Residue-level contacts at the interface:
Residue T73 in the first protein interacts with residue Y7 in the second protein (closest heavy-atom distance 3.9 Å).
Residue Y116 in the first protein interacts with residue R3 in the second protein (closest heavy-atom distance 2.9 Å).
Residue I66 in the first protein contacts residue R3 in the second protein (closest heavy-atom distance 3.7 Å).
Residue W147 in the first protein interacts with residue G8 in the second protein (closest heavy-atom distance 2.8 Å).
Residue N63 in the first protein is in contact with residue L2 in the second protein (closest heavy-atom distance 3.0 Å).
Residue F22 in the first protein interacts with residue R5 in the second protein (closest heavy-atom distance 3.2 Å).
Residue Y59 in the first protein is in contact with residue F1 in the second protein (closest heavy-atom distance 3.5 Å).
Residue Y171 in the first protein is in contact with residue F1 in the second protein (closest heavy-atom distance 2.9 Å).
Residue M5 in the first protein contacts residue F1 in the second protein (closest heavy-atom distance 3.8 Å).
Residue T73 in the first protein is in contact with residue R5 in the second protein (closest heavy-atom distance 3.0 Å).
Residue Q155 in the first protein interacts with residue Y7 in the second protein (closest heavy-atom distance 3.9 Å).
Residue D9 in the first protein interacts with residue R5 in the second protein (closest heavy-atom distance 2.7 Å).
Residue T163 in the first protein is in contact with residue F1 in the second protein (closest heavy-atom distance 4.1 Å).
Residue I66 in the first protein contacts residue G4 in the second protein (closest heavy-atom distance 3.6 Å).
Residue S77 in the first protein is in contact with residue G8 in the second protein (closest heavy-atom distance 3.4 Å).
Residue L95 in the first protein interacts with residue L9 in the second protein (closest heavy-atom distance 3.8 Å).
Residue N70 in the first protein contacts residue R5 in the second protein (closest heavy-atom distance 2.7 Å).
Residue F33 in the first protein is in contact with residue F1 in the second protein (closest heavy-atom distance 4.5 Å).
Residue T73 in the first protein interacts with residue G8 in the second protein (closest heavy-atom distance 3.6 Å).
Residue N70 in the first protein contacts residue R3 in the second protein (closest heavy-atom distance 2.9 Å).
Residue K146 in the first protein contacts residue L9 in the second protein (closest heavy-atom distance 3.0 Å).
Residue F36 in the first protein is in contact with residue L2 in the second protein (closest heavy-atom distance 3.8 Å).
Residue Y7 in the first protein contacts residue F1 in the second protein (closest heavy-atom distance 2.8 Å).
Residue Y116 in the first protein contacts residue R5 in the second protein (closest heavy-atom distance 3.6 Å).
Residue D156 in the first protein contacts residue R3 in the second protein (closest heavy-atom distance 3.2 Å).
Residue Y99 in the first protein interacts with residue F1 in the second protein (closest heavy-atom distance 5.0 Å).
Residue S77 in the first protein is in contact with residue L9 in the second protein (closest heavy-atom distance 3.1 Å).
Residue L81 in the first protein contacts residue L9 in the second protein (closest heavy-atom distance 3.5 Å).
Residue W147 in the first protein contacts residue L9 in the second protein (closest heavy-atom distance 3.5 Å).
Residue T73 in the first protein interacts with residue A6 in the second protein (closest heavy-atom distance 4.4 Å).
Residue Y116 in the first protein is in contact with residue L9 in the second protein (closest heavy-atom distance 4.3 Å).
Residue S24 in the first protein interacts with residue L2 in the second protein (closest heavy-atom distance 3.6 Å).
Residue W167 in the first protein is in contact with residue F1 in the second protein (closest heavy-atom distance 3.5 Å).
Residue T69 in the first protein is in contact with residue R5 in the second protein (closest heavy-atom distance 4.5 Å).
Residue W147 in the first protein contacts residue Y7 in the second protein (closest heavy-atom distance 3.8 Å).
Residue F67 in the first protein is in contact with residue L2 in the second protein (closest heavy-atom distance 3.7 Å).
Residue T143 in the first protein interacts with residue L9 in the second protein (closest heavy-atom distance 2.6 Å).
Residue V152 in the first protein is in contact with residue Y7 in the second protein (closest heavy-atom distance 3.7 Å).
Residue Y159 in the first protein is in contact with residue R3 in the second protein (closest heavy-atom distance 3.6 Å).
Residue Y7 in the first protein is in contact with residue L2 in the second protein (closest heavy-atom distance 3.5 Å).
Residue R62 in the first protein interacts with residue F1 in the second protein (closest heavy-atom distance 3.6 Å).
Residue N114 in the first protein contacts residue R3 in the second protein (closest heavy-atom distance 3.4 Å).
Residue Y123 in the first protein interacts with residue L9 in the second protein (closest heavy-atom distance 3.8 Å).
Residue I66 in the first protein interacts with residue L2 in the second protein (closest heavy-atom distance 3.7 Å).
Residue Y99 in the first protein interacts with residue L2 in the second protein (closest heavy-atom distance 3.5 Å).
Residue I66 in the first protein interacts with residue F1 in the second protein (closest heavy-atom distance 3.7 Å).
Residue N70 in the first protein is in contact with residue G4 in the second protein (closest heavy-atom distance 3.6 Å).
Residue A150 in the first protein interacts with residue Y7 in the second protein (closest heavy-atom distance 3.7 Å).
Residue Q155 in the first protein interacts with residue A6 in the second protein (closest heavy-atom distance 4.5 Å).
Residue Y99 in the first protein interacts with residue R5 in the second protein (closest heavy-atom distance 3.8 Å).
Residue S97 in the first protein is in contact with residue R5 in the second protein (closest heavy-atom distance 3.3 Å).
Residue Y159 in the first protein contacts residue L2 in the second protein (closest heavy-atom distance 3.7 Å).
Residue D74 in the first protein is in contact with residue R5 in the second protein (closest heavy-atom distance 2.8 Å).
Residue I124 in the first protein is in contact with residue L9 in the second protein (closest heavy-atom distance 4.6 Å).
Residue N63 in the first protein is in contact with residue F1 in the second protein (closest heavy-atom distance 3.4 Å).
Residue I80 in the first protein is in contact with residue L9 in the second protein (closest heavy-atom distance 3.8 Å).
Residue Y159 in the first protein is in contact with residue F1 in the second protein (closest heavy-atom distance 2.7 Å).
Residue T143 in the first protein contacts residue G8 in the second protein (closest heavy-atom distance 4.8 Å).
Residue Y99 in the first protein contacts residue R3 in the second protein (closest heavy-atom distance 3.1 Å).
Residue Y84 in the first protein is in contact with residue L9 in the second protein (closest heavy-atom distance 2.8 Å).

Sequence of the first protein:
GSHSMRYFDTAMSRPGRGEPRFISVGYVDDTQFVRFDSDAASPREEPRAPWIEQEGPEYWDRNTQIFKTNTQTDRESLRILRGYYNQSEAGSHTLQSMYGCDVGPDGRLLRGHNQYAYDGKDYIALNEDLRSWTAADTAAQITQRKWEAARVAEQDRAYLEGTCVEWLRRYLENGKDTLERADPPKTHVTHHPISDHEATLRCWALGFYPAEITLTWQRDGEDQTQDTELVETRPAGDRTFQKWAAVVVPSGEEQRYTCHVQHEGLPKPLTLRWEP

Sequence of the second protein:
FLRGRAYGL

The following describes two proteins that form a bound complex.